Sequence of chain A:
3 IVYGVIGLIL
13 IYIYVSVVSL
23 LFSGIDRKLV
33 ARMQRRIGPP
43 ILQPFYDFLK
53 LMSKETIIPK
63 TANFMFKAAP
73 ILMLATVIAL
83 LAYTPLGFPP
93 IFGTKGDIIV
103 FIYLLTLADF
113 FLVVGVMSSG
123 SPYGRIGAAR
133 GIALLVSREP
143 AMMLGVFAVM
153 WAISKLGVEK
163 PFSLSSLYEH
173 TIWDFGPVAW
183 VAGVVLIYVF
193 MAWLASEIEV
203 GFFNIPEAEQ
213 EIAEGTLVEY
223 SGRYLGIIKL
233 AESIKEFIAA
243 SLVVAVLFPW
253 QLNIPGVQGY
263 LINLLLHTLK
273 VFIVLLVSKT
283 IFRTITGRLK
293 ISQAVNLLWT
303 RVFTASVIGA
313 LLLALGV

Sequence of chain B:
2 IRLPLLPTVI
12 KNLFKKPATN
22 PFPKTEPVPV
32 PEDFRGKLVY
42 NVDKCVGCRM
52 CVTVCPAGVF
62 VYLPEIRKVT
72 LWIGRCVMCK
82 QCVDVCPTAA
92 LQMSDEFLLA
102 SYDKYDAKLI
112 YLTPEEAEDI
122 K

This data describes a binding interaction between two proteins.

Residue-level contacts at the interface:
Residue R34 in chain A contacts residue L14 in chain B (closest heavy-atom distance 4.3 Å).
Residue I287 in chain A is in contact with residue V10 in chain B (closest heavy-atom distance 4.2 Å).
Residue M35 in chain A interacts with residue L14 in chain B (closest heavy-atom distance 3.7 Å).
Residue M35 in chain A interacts with residue V10 in chain B (closest heavy-atom distance 3.6 Å).
Residue I39 in chain A interacts with residue T20 in chain B (closest heavy-atom distance 3.7 Å).
Residue R37 in chain A interacts with residue K17 in chain B (closest heavy-atom distance 3.6 Å).
Residue I287 in chain A interacts with residue L4 in chain B (closest heavy-atom distance 4.2 Å).
Residue Q36 in chain A interacts with residue N13 in chain B (closest heavy-atom distance 3.8 Å).
Residue R37 in chain A is in contact with residue A19 in chain B (closest heavy-atom distance 4.1 Å).
Residue I287 in chain A interacts with residue L6 in chain B (closest heavy-atom distance 3.7 Å).
Residue R38 in chain A interacts with residue P18 in chain B (closest heavy-atom distance 3.7 Å).
Residue T286 in chain A interacts with residue V10 in chain B (closest heavy-atom distance 4.4 Å).
Residue I287 in chain A contacts residue L7 in chain B (closest heavy-atom distance 3.6 Å).
Residue M35 in chain A is in contact with residue N13 in chain B (closest heavy-atom distance 3.1 Å).
Residue T288 in chain A contacts residue L4 in chain B (closest heavy-atom distance 3.4 Å).
Residue R34 in chain A interacts with residue P18 in chain B (closest heavy-atom distance 4.6 Å).
Residue R37 in chain A interacts with residue N13 in chain B (closest heavy-atom distance 3.2 Å).
Residue I39 in chain A is in contact with residue P22 in chain B (closest heavy-atom distance 4.8 Å).
Residue R34 in chain A is in contact with residue N13 in chain B (closest heavy-atom distance 4.2 Å).
Residue I283 in chain A interacts with residue L7 in chain B (closest heavy-atom distance 4.3 Å).
Residue R37 in chain A contacts residue P18 in chain B (closest heavy-atom distance 3.0 Å).
Residue L31 in chain A interacts with residue L14 in chain B (closest heavy-atom distance 4.3 Å).
Residue R37 in chain A is in contact with residue K16 in chain B (closest heavy-atom distance 3.3 Å).
Residue I39 in chain A is in contact with residue P18 in chain B (closest heavy-atom distance 4.3 Å).